This data describes a binding interaction between two proteins.

Sequence of protein 1:
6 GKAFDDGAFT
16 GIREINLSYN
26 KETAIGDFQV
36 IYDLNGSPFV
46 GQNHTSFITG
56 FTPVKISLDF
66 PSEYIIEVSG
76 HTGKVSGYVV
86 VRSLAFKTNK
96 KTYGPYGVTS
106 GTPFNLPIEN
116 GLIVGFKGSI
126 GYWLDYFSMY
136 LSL

Sequence of protein 2:
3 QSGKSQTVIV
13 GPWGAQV

Contacts between the two chains:
Residue Y131 in protein 1 contacts residue G16 in protein 2 (closest heavy-atom distance 3.9 Å).
Residue Y131 in protein 1 contacts residue V19 in protein 2 (closest heavy-atom distance 3.5 Å).
Residue L136 in protein 1 interacts with residue T9 in protein 2 (closest heavy-atom distance 4.0 Å).
Residue M134 in protein 1 interacts with residue W15 in protein 2 (closest heavy-atom distance 3.8 Å).
Residue D130 in protein 1 interacts with residue W15 in protein 2 (closest heavy-atom distance 4.3 Å).
Residue M134 in protein 1 contacts residue I11 in protein 2 (closest heavy-atom distance 3.3 Å).
Residue T77 in protein 1 interacts with residue G16 in protein 2 (closest heavy-atom distance 3.6 Å).
Residue Y135 in protein 1 contacts residue I11 in protein 2 (closest heavy-atom distance 3.7 Å).
Residue A13 in protein 1 is in contact with residue T9 in protein 2 (closest heavy-atom distance 3.8 Å).
Residue L111 in protein 1 contacts residue W15 in protein 2 (closest heavy-atom distance 4.2 Å).
Residue V85 in protein 1 interacts with residue G16 in protein 2 (closest heavy-atom distance 4.8 Å).
Residue L136 in protein 1 interacts with residue V12 in protein 2 (closest heavy-atom distance 3.9 Å).
Residue S133 in protein 1 contacts residue G13 in protein 2 (closest heavy-atom distance 3.6 Å).
Residue F132 in protein 1 contacts residue P14 in protein 2 (closest heavy-atom distance 3.2 Å).
Residue S133 in protein 1 interacts with residue W15 in protein 2 (closest heavy-atom distance 4.9 Å).
Residue F132 in protein 1 interacts with residue V12 in protein 2 (closest heavy-atom distance 4.9 Å).
Residue D130 in protein 1 interacts with residue A17 in protein 2 (closest heavy-atom distance 2.8 Å).
Residue V85 in protein 1 contacts residue A17 in protein 2 (closest heavy-atom distance 4.9 Å).
Residue T77 in protein 1 is in contact with residue W15 in protein 2 (closest heavy-atom distance 4.1 Å).
Residue Y131 in protein 1 contacts residue W15 in protein 2 (closest heavy-atom distance 3.1 Å).
Residue Y131 in protein 1 interacts with residue P14 in protein 2 (closest heavy-atom distance 4.0 Å).
Residue S133 in protein 1 interacts with residue V12 in protein 2 (closest heavy-atom distance 3.2 Å).
Residue V84 in protein 1 is in contact with residue A17 in protein 2 (closest heavy-atom distance 3.3 Å).
Residue S133 in protein 1 interacts with residue I11 in protein 2 (closest heavy-atom distance 3.8 Å).
Residue L136 in protein 1 interacts with residue V10 in protein 2 (closest heavy-atom distance 2.9 Å).
Residue F109 in protein 1 contacts residue W15 in protein 2 (closest heavy-atom distance 3.5 Å).
Residue D130 in protein 1 is in contact with residue G16 in protein 2 (closest heavy-atom distance 3.3 Å).
Residue M134 in protein 1 interacts with residue V12 in protein 2 (closest heavy-atom distance 2.9 Å).
Residue L111 in protein 1 contacts residue V12 in protein 2 (closest heavy-atom distance 3.9 Å).
Residue Y135 in protein 1 contacts residue V10 in protein 2 (closest heavy-atom distance 3.4 Å).
Residue M134 in protein 1 is in contact with residue V10 in protein 2 (closest heavy-atom distance 4.0 Å).
Residue S133 in protein 1 contacts residue P14 in protein 2 (closest heavy-atom distance 3.2 Å).
Residue F132 in protein 1 interacts with residue G13 in protein 2 (closest heavy-atom distance 4.3 Å).
Residue L136 in protein 1 interacts with residue I11 in protein 2 (closest heavy-atom distance 4.8 Å).
Residue Y135 in protein 1 is in contact with residue T9 in protein 2 (closest heavy-atom distance 3.1 Å).
Residue V86 in protein 1 contacts residue G16 in protein 2 (closest heavy-atom distance 4.4 Å).
Residue K122 in protein 1 interacts with residue I11 in protein 2 (closest heavy-atom distance 4.4 Å).
Residue V84 in protein 1 is in contact with residue G16 in protein 2 (closest heavy-atom distance 3.7 Å).
Residue V86 in protein 1 is in contact with residue W15 in protein 2 (closest heavy-atom distance 3.6 Å).
Residue F132 in protein 1 contacts residue W15 in protein 2 (closest heavy-atom distance 3.0 Å).
Residue Y131 in protein 1 is in contact with residue A17 in protein 2 (closest heavy-atom distance 3.5 Å).